Sequence of the second protein:
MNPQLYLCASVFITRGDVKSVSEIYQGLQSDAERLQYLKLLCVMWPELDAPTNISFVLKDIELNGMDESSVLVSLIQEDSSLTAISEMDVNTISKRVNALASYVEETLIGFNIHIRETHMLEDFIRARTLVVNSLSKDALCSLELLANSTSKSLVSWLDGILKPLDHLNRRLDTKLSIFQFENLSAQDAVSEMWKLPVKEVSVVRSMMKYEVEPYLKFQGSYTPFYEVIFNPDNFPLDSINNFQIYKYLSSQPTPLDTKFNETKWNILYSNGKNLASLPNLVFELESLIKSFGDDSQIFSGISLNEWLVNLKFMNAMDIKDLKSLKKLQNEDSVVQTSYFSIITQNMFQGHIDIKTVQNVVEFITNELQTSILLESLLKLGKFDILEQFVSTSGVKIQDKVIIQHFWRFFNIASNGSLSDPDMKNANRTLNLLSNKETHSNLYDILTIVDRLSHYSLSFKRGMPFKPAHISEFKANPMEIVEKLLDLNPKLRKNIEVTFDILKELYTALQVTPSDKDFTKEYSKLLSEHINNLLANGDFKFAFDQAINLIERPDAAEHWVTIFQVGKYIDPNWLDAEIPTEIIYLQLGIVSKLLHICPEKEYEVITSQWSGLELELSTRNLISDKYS

These two protein chains interact to form a complex.

Contacts between the two chains:
Residue A111 in the second protein interacts with residue L91 in the first protein (closest heavy-atom distance 3.1 Å).
Residue I112 in the second protein contacts residue L91 in the first protein (closest heavy-atom distance 4.3 Å).
Residue L75 in the second protein contacts residue N45 in the first protein (closest heavy-atom distance 3.0 Å).
Residue A111 in the second protein is in contact with residue Y95 in the first protein (closest heavy-atom distance 2.8 Å).
Residue I112 in the second protein is in contact with residue Y36 in the first protein (closest heavy-atom distance 4.6 Å).
Residue D116 in the second protein contacts residue Y98 in the first protein (closest heavy-atom distance 4.1 Å).
Residue I112 in the second protein interacts with residue F33 in the first protein (closest heavy-atom distance 3.5 Å).
Residue V38 in the second protein interacts with residue Y36 in the first protein (closest heavy-atom distance 4.2 Å).
Residue R42 in the second protein contacts residue T40 in the first protein (closest heavy-atom distance 3.5 Å).
Residue M71 in the second protein is in contact with residue L37 in the first protein (closest heavy-atom distance 4.1 Å).
Residue V70 in the second protein interacts with residue K41 in the first protein (closest heavy-atom distance 3.8 Å).
Residue P73 in the second protein contacts residue K41 in the first protein (closest heavy-atom distance 4.3 Å).
Residue V38 in the second protein contacts residue L37 in the first protein (closest heavy-atom distance 3.9 Å).
Residue R123 in the second protein is in contact with residue F33 in the first protein (closest heavy-atom distance 4.3 Å).
Residue A111 in the second protein interacts with residue Q92 in the first protein (closest heavy-atom distance 4.3 Å).
Residue L75 in the second protein is in contact with residue V49 in the first protein (closest heavy-atom distance 3.9 Å).
Residue L162 in the second protein interacts with residue N45 in the first protein (closest heavy-atom distance 4.5 Å).
Residue W72 in the second protein is in contact with residue K41 in the first protein (closest heavy-atom distance 4.3 Å).
Residue T41 in the second protein is in contact with residue T44 in the first protein (closest heavy-atom distance 3.4 Å).
Residue P73 in the second protein contacts residue N45 in the first protein (closest heavy-atom distance 4.0 Å).
Residue M115 in the second protein contacts residue K94 in the first protein (closest heavy-atom distance 4.7 Å).
Residue K202 in the second protein interacts with residue T10 in the first protein (closest heavy-atom distance 4.0 Å).
Residue D76 in the second protein is in contact with residue N45 in the first protein (closest heavy-atom distance 4.7 Å).
Residue D76 in the second protein contacts residue T48 in the first protein (closest heavy-atom distance 4.2 Å).
Residue E114 in the second protein interacts with residue Q99 in the first protein (closest heavy-atom distance 3.5 Å).
Residue P73 in the second protein is in contact with residue T44 in the first protein (closest heavy-atom distance 3.7 Å).
Residue L162 in the second protein is in contact with residue Q14 in the first protein (closest heavy-atom distance 4.5 Å).
Residue M115 in the second protein interacts with residue Y98 in the first protein (closest heavy-atom distance 4.0 Å).
Residue S37 in the second protein interacts with residue F33 in the first protein (closest heavy-atom distance 3.4 Å).
Residue E114 in the second protein is in contact with residue Y95 in the first protein (closest heavy-atom distance 3.7 Å).
Residue Y130 in the second protein contacts residue Y34 in the first protein (closest heavy-atom distance 4.7 Å).
Residue E114 in the second protein contacts residue Y98 in the first protein (closest heavy-atom distance 2.4 Å).
Residue L75 in the second protein contacts residue T48 in the first protein (closest heavy-atom distance 3.0 Å).
Residue L162 in the second protein is in contact with residue L15 in the first protein (closest heavy-atom distance 4.2 Å).
Residue M71 in the second protein is in contact with residue K41 in the first protein (closest heavy-atom distance 4.2 Å).
Residue L162 in the second protein interacts with residue N18 in the first protein (closest heavy-atom distance 3.8 Å).
Residue V38 in the second protein is in contact with residue F33 in the first protein (closest heavy-atom distance 3.5 Å).
Residue R42 in the second protein contacts residue Y36 in the first protein (closest heavy-atom distance 2.6 Å).
Residue S107 in the second protein interacts with residue Q92 in the first protein (closest heavy-atom distance 4.6 Å).
Residue L127 in the second protein interacts with residue L37 in the first protein (closest heavy-atom distance 4.6 Å).
Residue G43 in the second protein interacts with residue T44 in the first protein (closest heavy-atom distance 4.8 Å).
Residue R123 in the second protein contacts residue D31 in the first protein (closest heavy-atom distance 3.1 Å).
Residue Y130 in the second protein contacts residue D22 in the first protein (closest heavy-atom distance 4.5 Å).
Residue L34 in the second protein interacts with residue F33 in the first protein (closest heavy-atom distance 4.1 Å).
Residue L162 in the second protein is in contact with residue L11 in the first protein (closest heavy-atom distance 4.8 Å).
Residue R123 in the second protein contacts residue L91 in the first protein (closest heavy-atom distance 4.4 Å).
Residue E74 in the second protein is in contact with residue K41 in the first protein (closest heavy-atom distance 4.3 Å).
Residue L75 in the second protein interacts with residue L15 in the first protein (closest heavy-atom distance 4.7 Å).
Residue A126 in the second protein interacts with residue F26 in the first protein (closest heavy-atom distance 4.6 Å).
Residue T110 in the second protein interacts with residue Y95 in the first protein (closest heavy-atom distance 2.1 Å).
Residue T41 in the second protein contacts residue L37 in the first protein (closest heavy-atom distance 3.1 Å).
Residue S37 in the second protein interacts with residue L37 in the first protein (closest heavy-atom distance 3.7 Å).
Residue T41 in the second protein is in contact with residue T40 in the first protein (closest heavy-atom distance 3.8 Å).
Residue S108 in the second protein is in contact with residue Q92 in the first protein (closest heavy-atom distance 4.8 Å).
Residue T110 in the second protein interacts with residue Q99 in the first protein (closest heavy-atom distance 4.6 Å).
Residue Y130 in the second protein is in contact with residue L25 in the first protein (closest heavy-atom distance 4.6 Å).
Residue E74 in the second protein interacts with residue N45 in the first protein (closest heavy-atom distance 3.6 Å).
Residue Y130 in the second protein contacts residue I38 in the first protein (closest heavy-atom distance 4.6 Å).
Residue R42 in the second protein is in contact with residue T44 in the first protein (closest heavy-atom distance 4.1 Å).
Residue T41 in the second protein is in contact with residue K41 in the first protein (closest heavy-atom distance 3.9 Å).

Sequence of the first protein:
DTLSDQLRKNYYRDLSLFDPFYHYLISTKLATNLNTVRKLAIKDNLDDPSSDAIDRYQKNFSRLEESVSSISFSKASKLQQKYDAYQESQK